Sequence of chain A:
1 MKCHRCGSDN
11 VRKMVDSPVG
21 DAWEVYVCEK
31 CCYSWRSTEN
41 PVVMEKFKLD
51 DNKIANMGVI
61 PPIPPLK

Interface contacts:
Residue A196 in chain B contacts residue P64 in chain A (closest heavy-atom distance 3.7 Å).
Residue A286 in chain B interacts with residue M57 in chain A (closest heavy-atom distance 3.6 Å).
Residue Q137 in chain B is in contact with residue V42 in chain A (closest heavy-atom distance 3.3 Å).
Residue R268 in chain B contacts residue L66 in chain A (closest heavy-atom distance 3.8 Å).
Residue V272 in chain B is in contact with residue C32 in chain A (closest heavy-atom distance 3.6 Å).
Residue L288 in chain B contacts residue M57 in chain A (closest heavy-atom distance 3.8 Å).
Residue D173 in chain B contacts residue M14 in chain A (closest heavy-atom distance 3.5 Å).
Residue P30 in chain B interacts with residue R36 in chain A (closest heavy-atom distance 3.7 Å).
Residue V272 in chain B contacts residue R5 in chain A (closest heavy-atom distance 3.6 Å).
Residue E31 in chain B is in contact with residue R36 in chain A (closest heavy-atom distance 2.5 Å).
Residue D173 in chain B interacts with residue R12 in chain A (closest heavy-atom distance 3.0 Å).
Residue L131 in chain B is in contact with residue R36 in chain A (closest heavy-atom distance 2.9 Å).
Residue Y59 in chain B interacts with residue R36 in chain A (closest heavy-atom distance 2.8 Å).
Residue F126 in chain B is in contact with residue V15 in chain A (closest heavy-atom distance 3.6 Å).
Residue F126 in chain B interacts with residue M14 in chain A (closest heavy-atom distance 3.5 Å).
Residue G139 in chain B interacts with residue S34 in chain A (closest heavy-atom distance 3.5 Å).
Residue R133 in chain B is in contact with residue S34 in chain A (closest heavy-atom distance 2.7 Å).
Residue R270 in chain B interacts with residue P62 in chain A (closest heavy-atom distance 3.5 Å).
Residue G140 in chain B contacts residue S34 in chain A (closest heavy-atom distance 3.4 Å).
Residue D138 in chain B contacts residue Y33 in chain A (closest heavy-atom distance 3.8 Å).
Residue R270 in chain B is in contact with residue I63 in chain A (closest heavy-atom distance 3.5 Å).
Residue Q137 in chain B interacts with residue V43 in chain A (closest heavy-atom distance 3.6 Å).
Residue G139 in chain B is in contact with residue Y33 in chain A (closest heavy-atom distance 3.5 Å).
Residue G58 in chain B interacts with residue W23 in chain A (closest heavy-atom distance 3.2 Å).
Residue R287 in chain B is in contact with residue M57 in chain A (closest heavy-atom distance 3.5 Å).
Residue A181 in chain B is in contact with residue P61 in chain A (closest heavy-atom distance 3.2 Å).
Residue E127 in chain B is in contact with residue P18 in chain A (closest heavy-atom distance 3.8 Å).
Residue Q289 in chain B is in contact with residue I60 in chain A (closest heavy-atom distance 3.2 Å).
Residue C290 in chain B is in contact with residue P61 in chain A (closest heavy-atom distance 3.8 Å).
Residue Q137 in chain B interacts with residue F47 in chain A (closest heavy-atom distance 3.6 Å).
Residue Y59 in chain B interacts with residue W23 in chain A (closest heavy-atom distance 3.4 Å).
Residue R133 in chain B contacts residue E39 in chain A (closest heavy-atom distance 3.0 Å).
Residue A196 in chain B contacts residue P65 in chain A (closest heavy-atom distance 3.6 Å).
Residue L288 in chain B interacts with residue I60 in chain A (closest heavy-atom distance 2.9 Å).
Residue R270 in chain B contacts residue P61 in chain A (closest heavy-atom distance 2.8 Å).
Residue G274 in chain B is in contact with residue R5 in chain A (closest heavy-atom distance 2.9 Å).
Residue R268 in chain B interacts with residue P64 in chain A (closest heavy-atom distance 2.7 Å).
Residue N124 in chain B interacts with residue V15 in chain A (closest heavy-atom distance 3.4 Å).
Residue Q170 in chain B contacts residue C32 in chain A (closest heavy-atom distance 3.8 Å).
Residue R133 in chain B contacts residue W35 in chain A (closest heavy-atom distance 3.4 Å).
Residue L288 in chain B interacts with residue G58 in chain A (closest heavy-atom distance 3.0 Å).
Residue R268 in chain B is in contact with residue I63 in chain A (closest heavy-atom distance 3.4 Å).
Residue E195 in chain B is in contact with residue P64 in chain A (closest heavy-atom distance 3.5 Å).
Residue E192 in chain B is in contact with residue P64 in chain A (closest heavy-atom distance 3.7 Å).
Residue F141 in chain B is in contact with residue E39 in chain A (closest heavy-atom distance 3.9 Å).
Residue Q137 in chain B contacts residue M44 in chain A (closest heavy-atom distance 3.2 Å).
Residue V272 in chain B is in contact with residue C31 in chain A (closest heavy-atom distance 3.4 Å).
Residue P275 in chain B is in contact with residue R5 in chain A (closest heavy-atom distance 3.2 Å).
Residue L288 in chain B is in contact with residue V59 in chain A (closest heavy-atom distance 3.3 Å).
Residue V272 in chain B interacts with residue M57 in chain A (closest heavy-atom distance 3.6 Å).
Residue F141 in chain B contacts residue R36 in chain A (closest heavy-atom distance 3.5 Å).
Residue Y283 in chain B contacts residue F47 in chain A (closest heavy-atom distance 3.6 Å).
Residue K172 in chain B is in contact with residue M14 in chain A (closest heavy-atom distance 3.5 Å).
Residue G58 in chain B contacts residue V19 in chain A (closest heavy-atom distance 3.1 Å).
Residue E31 in chain B interacts with residue E39 in chain A (closest heavy-atom distance 3.5 Å).
Residue L182 in chain B interacts with residue I60 in chain A (closest heavy-atom distance 3.8 Å).
Residue G58 in chain B is in contact with residue P18 in chain A (closest heavy-atom distance 3.5 Å).
Residue F126 in chain B interacts with residue P18 in chain A (closest heavy-atom distance 3.3 Å).
Residue A196 in chain B interacts with residue L66 in chain A (closest heavy-atom distance 2.8 Å).
Residue Y132 in chain B is in contact with residue R36 in chain A (closest heavy-atom distance 3.9 Å).

Sequence of chain B:
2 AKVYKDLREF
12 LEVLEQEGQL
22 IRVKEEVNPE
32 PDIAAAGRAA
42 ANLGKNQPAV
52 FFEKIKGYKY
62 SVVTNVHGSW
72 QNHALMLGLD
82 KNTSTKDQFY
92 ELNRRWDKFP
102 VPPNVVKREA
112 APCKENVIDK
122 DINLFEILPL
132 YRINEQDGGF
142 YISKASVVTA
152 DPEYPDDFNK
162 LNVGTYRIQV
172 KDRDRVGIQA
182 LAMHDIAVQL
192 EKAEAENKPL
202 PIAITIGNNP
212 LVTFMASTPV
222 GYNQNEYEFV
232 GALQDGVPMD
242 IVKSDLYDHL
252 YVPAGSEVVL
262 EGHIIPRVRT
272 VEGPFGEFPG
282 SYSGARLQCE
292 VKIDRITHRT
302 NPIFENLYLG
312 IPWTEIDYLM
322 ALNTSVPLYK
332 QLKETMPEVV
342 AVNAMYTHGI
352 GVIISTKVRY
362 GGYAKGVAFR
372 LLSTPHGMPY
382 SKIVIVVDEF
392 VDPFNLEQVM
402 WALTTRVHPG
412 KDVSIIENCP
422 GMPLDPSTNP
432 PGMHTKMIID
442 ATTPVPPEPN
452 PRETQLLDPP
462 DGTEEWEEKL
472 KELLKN

These two protein chains interact to form a complex.